Residue-level contacts at the interface:
Residue R484 in protein 2 is in contact with residue R234 in protein 1 (closest heavy-atom distance 3.1 Å).
Residue R67 in protein 2 contacts residue N294 in protein 1 (closest heavy-atom distance 3.3 Å).
Residue R67 in protein 2 contacts residue K258 in protein 1 (closest heavy-atom distance 4.7 Å).
Residue R67 in protein 2 interacts with residue E293 in protein 1 (closest heavy-atom distance 4.6 Å).
Residue M1 in protein 2 contacts residue Q297 in protein 1 (closest heavy-atom distance 2.9 Å).
Residue S66 in protein 2 contacts residue E292 in protein 1 (closest heavy-atom distance 4.5 Å).

The following describes two proteins that form a bound complex.

Sequence of protein 2:
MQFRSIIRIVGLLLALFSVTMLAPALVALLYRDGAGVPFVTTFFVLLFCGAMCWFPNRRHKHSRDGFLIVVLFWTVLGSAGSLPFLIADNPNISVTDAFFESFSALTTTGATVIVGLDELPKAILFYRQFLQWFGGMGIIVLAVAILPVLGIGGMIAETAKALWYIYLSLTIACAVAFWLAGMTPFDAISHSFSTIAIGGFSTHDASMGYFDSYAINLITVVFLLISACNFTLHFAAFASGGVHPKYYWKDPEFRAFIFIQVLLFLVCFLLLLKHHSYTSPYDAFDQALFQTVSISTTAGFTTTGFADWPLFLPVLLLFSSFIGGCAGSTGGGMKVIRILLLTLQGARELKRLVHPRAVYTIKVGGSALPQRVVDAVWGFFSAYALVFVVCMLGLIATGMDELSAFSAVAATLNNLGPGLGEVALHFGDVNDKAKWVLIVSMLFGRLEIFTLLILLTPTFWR

Sequence of protein 1:
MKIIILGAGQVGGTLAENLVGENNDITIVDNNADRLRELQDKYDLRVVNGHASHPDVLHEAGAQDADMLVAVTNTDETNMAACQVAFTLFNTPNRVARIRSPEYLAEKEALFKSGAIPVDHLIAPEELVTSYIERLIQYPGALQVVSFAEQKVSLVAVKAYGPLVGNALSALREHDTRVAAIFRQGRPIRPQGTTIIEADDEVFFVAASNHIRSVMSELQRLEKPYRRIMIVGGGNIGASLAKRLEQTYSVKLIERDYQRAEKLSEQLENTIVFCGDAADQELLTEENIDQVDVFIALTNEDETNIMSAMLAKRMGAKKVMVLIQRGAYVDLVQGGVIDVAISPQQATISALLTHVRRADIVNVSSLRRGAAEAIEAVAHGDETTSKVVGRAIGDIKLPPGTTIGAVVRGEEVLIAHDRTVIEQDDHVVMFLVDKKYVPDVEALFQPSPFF